Sequence of protein 1:
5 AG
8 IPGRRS

Sequence of protein 2:
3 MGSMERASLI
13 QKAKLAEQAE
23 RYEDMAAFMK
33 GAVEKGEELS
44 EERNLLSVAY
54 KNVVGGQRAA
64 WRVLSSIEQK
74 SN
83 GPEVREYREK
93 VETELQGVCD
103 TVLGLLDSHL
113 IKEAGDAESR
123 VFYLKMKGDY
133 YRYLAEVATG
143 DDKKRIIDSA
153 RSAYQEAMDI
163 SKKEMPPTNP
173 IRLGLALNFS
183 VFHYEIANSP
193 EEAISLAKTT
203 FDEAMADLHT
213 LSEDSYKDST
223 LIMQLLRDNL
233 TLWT

Interface contacts:
Residue E19 in protein 2 interacts with residue S13 in protein 1 (closest heavy-atom distance 2.6 Å).
Residue I224 in protein 2 interacts with residue I8 in protein 1 (closest heavy-atom distance 4.1 Å).
Residue V51 in protein 2 contacts residue R12 in protein 1 (closest heavy-atom distance 3.8 Å).
Residue L227 in protein 2 contacts residue I8 in protein 1 (closest heavy-atom distance 4.3 Å).
Residue L179 in protein 2 is in contact with residue I8 in protein 1 (closest heavy-atom distance 3.5 Å).
Residue N55 in protein 2 is in contact with residue R11 in protein 1 (closest heavy-atom distance 2.9 Å).
Residue V183 in protein 2 contacts residue A5 in protein 1 (closest heavy-atom distance 4.7 Å).
Residue G59 in protein 2 interacts with residue R11 in protein 1 (closest heavy-atom distance 3.9 Å).
Residue L48 in protein 2 contacts residue S13 in protein 1 (closest heavy-atom distance 4.2 Å).
Residue E19 in protein 2 is in contact with residue R11 in protein 1 (closest heavy-atom distance 4.5 Å).
Residue V51 in protein 2 interacts with residue R11 in protein 1 (closest heavy-atom distance 3.6 Å).
Residue L234 in protein 2 interacts with residue A5 in protein 1 (closest heavy-atom distance 3.2 Å).
Residue K54 in protein 2 is in contact with residue P9 in protein 1 (closest heavy-atom distance 4.5 Å).
Residue E187 in protein 2 interacts with residue A5 in protein 1 (closest heavy-atom distance 3.2 Å).
Residue N55 in protein 2 is in contact with residue R12 in protein 1 (closest heavy-atom distance 4.8 Å).
Residue K54 in protein 2 is in contact with residue I8 in protein 1 (closest heavy-atom distance 4.5 Å).
Residue N231 in protein 2 interacts with residue A5 in protein 1 (closest heavy-atom distance 3.4 Å).
Residue K127 in protein 2 is in contact with residue I8 in protein 1 (closest heavy-atom distance 4.0 Å).
Residue S50 in protein 2 interacts with residue G10 in protein 1 (closest heavy-atom distance 4.3 Å).
Residue V51 in protein 2 is in contact with residue G10 in protein 1 (closest heavy-atom distance 3.6 Å).
Residue Y24 in protein 2 contacts residue R11 in protein 1 (closest heavy-atom distance 4.2 Å).
Residue K54 in protein 2 is in contact with residue G10 in protein 1 (closest heavy-atom distance 3.5 Å).
Residue L179 in protein 2 contacts residue G6 in protein 1 (closest heavy-atom distance 3.7 Å).
Residue N55 in protein 2 contacts residue G10 in protein 1 (closest heavy-atom distance 4.9 Å).
Residue V51 in protein 2 is in contact with residue S13 in protein 1 (closest heavy-atom distance 3.7 Å).
Residue W235 in protein 2 contacts residue A5 in protein 1 (closest heavy-atom distance 3.4 Å).
Residue N180 in protein 2 is in contact with residue I8 in protein 1 (closest heavy-atom distance 2.9 Å).
Residue K54 in protein 2 is in contact with residue R11 in protein 1 (closest heavy-atom distance 4.1 Å).
Residue L227 in protein 2 contacts residue P9 in protein 1 (closest heavy-atom distance 4.0 Å).
Residue V183 in protein 2 is in contact with residue G6 in protein 1 (closest heavy-atom distance 3.6 Å).
Residue N231 in protein 2 is in contact with residue G6 in protein 1 (closest heavy-atom distance 2.8 Å).
Residue G176 in protein 2 is in contact with residue I8 in protein 1 (closest heavy-atom distance 3.7 Å).
Residue Y186 in protein 2 contacts residue A5 in protein 1 (closest heavy-atom distance 4.6 Å).
Residue G58 in protein 2 is in contact with residue R11 in protein 1 (closest heavy-atom distance 3.7 Å).
Residue E19 in protein 2 is in contact with residue R12 in protein 1 (closest heavy-atom distance 3.6 Å).

The following describes two proteins that form a bound complex.